Sequence of chain A:
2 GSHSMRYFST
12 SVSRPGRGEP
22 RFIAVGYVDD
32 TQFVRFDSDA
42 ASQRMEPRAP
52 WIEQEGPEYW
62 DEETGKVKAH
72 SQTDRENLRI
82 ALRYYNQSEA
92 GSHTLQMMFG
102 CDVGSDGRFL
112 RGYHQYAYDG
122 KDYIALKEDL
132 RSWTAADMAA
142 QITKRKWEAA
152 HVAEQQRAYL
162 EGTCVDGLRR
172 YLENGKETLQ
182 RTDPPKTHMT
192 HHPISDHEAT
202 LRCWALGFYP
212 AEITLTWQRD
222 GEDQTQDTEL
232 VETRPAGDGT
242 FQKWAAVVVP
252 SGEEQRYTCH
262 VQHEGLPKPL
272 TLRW

Interface contacts:
Residue Y117 in chain A is in contact with residue T5 in chain B (closest heavy-atom distance 4.4 Å).
Residue E63 in chain A contacts residue R1 in chain B (closest heavy-atom distance 3.0 Å).
Residue F100 in chain A contacts residue P3 in chain B (closest heavy-atom distance 3.3 Å).
Residue Y60 in chain A interacts with residue R1 in chain B (closest heavy-atom distance 4.1 Å).
Residue Y172 in chain A interacts with residue R1 in chain B (closest heavy-atom distance 3.0 Å).
Residue M98 in chain A contacts residue Y2 in chain B (closest heavy-atom distance 4.1 Å).
Residue F100 in chain A contacts residue L4 in chain B (closest heavy-atom distance 4.8 Å).
Residue E64 in chain A is in contact with residue R1 in chain B (closest heavy-atom distance 3.0 Å).
Residue M6 in chain A contacts residue R1 in chain B (closest heavy-atom distance 3.6 Å).
Residue N78 in chain A contacts residue W8 in chain B (closest heavy-atom distance 2.9 Å).
Residue A70 in chain A is in contact with residue T5 in chain B (closest heavy-atom distance 4.8 Å).
Residue Y160 in chain A contacts residue R1 in chain B (closest heavy-atom distance 3.1 Å).
Residue K67 in chain A contacts residue T5 in chain B (closest heavy-atom distance 4.9 Å).
Residue Q157 in chain A is in contact with residue P3 in chain B (closest heavy-atom distance 4.9 Å).
Residue T74 in chain A contacts residue F6 in chain B (closest heavy-atom distance 3.5 Å).
Residue V68 in chain A interacts with residue Y2 in chain B (closest heavy-atom distance 3.8 Å).
Residue T144 in chain A interacts with residue W8 in chain B (closest heavy-atom distance 3.1 Å).
Residue Y8 in chain A contacts residue R1 in chain B (closest heavy-atom distance 3.0 Å).
Residue D75 in chain A contacts residue T5 in chain B (closest heavy-atom distance 4.7 Å).
Residue N78 in chain A is in contact with residue F6 in chain B (closest heavy-atom distance 4.5 Å).
Residue Y85 in chain A interacts with residue W8 in chain B (closest heavy-atom distance 2.8 Å).
Residue M46 in chain A is in contact with residue Y2 in chain B (closest heavy-atom distance 3.8 Å).
Residue E64 in chain A contacts residue Y2 in chain B (closest heavy-atom distance 2.8 Å).
Residue H71 in chain A is in contact with residue T5 in chain B (closest heavy-atom distance 2.9 Å).
Residue D75 in chain A is in contact with residue F6 in chain B (closest heavy-atom distance 4.9 Å).
Residue K67 in chain A contacts residue R1 in chain B (closest heavy-atom distance 3.8 Å).
Residue W148 in chain A contacts residue W8 in chain B (closest heavy-atom distance 3.4 Å).
Residue Q156 in chain A contacts residue L4 in chain B (closest heavy-atom distance 3.4 Å).
Residue A82 in chain A is in contact with residue W8 in chain B (closest heavy-atom distance 4.2 Å).
Residue Q157 in chain A contacts residue L4 in chain B (closest heavy-atom distance 3.2 Å).
Residue Y117 in chain A is in contact with residue W8 in chain B (closest heavy-atom distance 4.0 Å).
Residue T74 in chain A contacts residue G7 in chain B (closest heavy-atom distance 4.0 Å).
Residue K67 in chain A interacts with residue Y2 in chain B (closest heavy-atom distance 2.1 Å).
Residue H71 in chain A contacts residue Y2 in chain B (closest heavy-atom distance 2.6 Å).
Residue S10 in chain A contacts residue Y2 in chain B (closest heavy-atom distance 4.3 Å).
Residue Y8 in chain A contacts residue Y2 in chain B (closest heavy-atom distance 3.8 Å).
Residue T144 in chain A contacts residue G7 in chain B (closest heavy-atom distance 4.8 Å).
Residue Y119 in chain A contacts residue W8 in chain B (closest heavy-atom distance 4.7 Å).
Residue W148 in chain A is in contact with residue F6 in chain B (closest heavy-atom distance 3.9 Å).
Residue L96 in chain A contacts residue W8 in chain B (closest heavy-atom distance 3.5 Å).
Residue E77 in chain A interacts with residue G7 in chain B (closest heavy-atom distance 5.0 Å).
Residue W148 in chain A is in contact with residue G7 in chain B (closest heavy-atom distance 2.6 Å).
Residue Y117 in chain A contacts residue F6 in chain B (closest heavy-atom distance 4.3 Å).
Residue Y160 in chain A interacts with residue Y2 in chain B (closest heavy-atom distance 4.5 Å).
Residue K67 in chain A interacts with residue P3 in chain B (closest heavy-atom distance 4.2 Å).
Residue K147 in chain A is in contact with residue W8 in chain B (closest heavy-atom distance 4.2 Å).
Residue F23 in chain A is in contact with residue Y2 in chain B (closest heavy-atom distance 3.6 Å).
Residue V153 in chain A is in contact with residue F6 in chain B (closest heavy-atom distance 3.6 Å).
Residue T164 in chain A interacts with residue R1 in chain B (closest heavy-atom distance 3.8 Å).
Residue Y160 in chain A is in contact with residue P3 in chain B (closest heavy-atom distance 3.3 Å).
Residue Q156 in chain A contacts residue F6 in chain B (closest heavy-atom distance 3.9 Å).
Residue A25 in chain A is in contact with residue Y2 in chain B (closest heavy-atom distance 4.1 Å).
Residue T74 in chain A contacts residue T5 in chain B (closest heavy-atom distance 3.8 Å).
Residue N78 in chain A interacts with residue G7 in chain B (closest heavy-atom distance 3.7 Å).
Residue Q157 in chain A interacts with residue F6 in chain B (closest heavy-atom distance 3.2 Å).
Residue I81 in chain A interacts with residue W8 in chain B (closest heavy-atom distance 3.8 Å).
Residue Y8 in chain A interacts with residue P3 in chain B (closest heavy-atom distance 4.6 Å).
Residue Y124 in chain A is in contact with residue W8 in chain B (closest heavy-atom distance 3.4 Å).

Sequence of chain B:
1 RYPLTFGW

These two protein chains interact to form a complex.